Sequence of chain B:
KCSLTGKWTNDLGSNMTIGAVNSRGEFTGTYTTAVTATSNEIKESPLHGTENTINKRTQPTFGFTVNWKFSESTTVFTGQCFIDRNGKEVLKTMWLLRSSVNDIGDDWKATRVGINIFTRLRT

Sequence of chain A:
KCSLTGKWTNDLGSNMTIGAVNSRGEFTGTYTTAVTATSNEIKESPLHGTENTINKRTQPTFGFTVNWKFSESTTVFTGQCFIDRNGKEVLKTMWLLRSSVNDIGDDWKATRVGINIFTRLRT

This data describes a binding interaction between two proteins.

Interface contacts:
Residue L14 in chain B interacts with residue W110 in chain A (closest heavy-atom distance 3.9 Å).
Residue R114 in chain B is in contact with residue V115 in chain A (closest heavy-atom distance 4.6 Å).
Residue W110 in chain B is in contact with residue A39 in chain A (closest heavy-atom distance 3.9 Å).
Residue V37 in chain B contacts residue W110 in chain A (closest heavy-atom distance 3.4 Å).
Residue T38 in chain B contacts residue W110 in chain A (closest heavy-atom distance 3.6 Å).
Residue V115 in chain B interacts with residue W110 in chain A (closest heavy-atom distance 4.8 Å).
Residue V115 in chain B is in contact with residue V115 in chain A (closest heavy-atom distance 4.1 Å).
Residue R114 in chain B is in contact with residue R114 in chain A (closest heavy-atom distance 3.6 Å).
Residue T38 in chain B contacts residue K111 in chain A (closest heavy-atom distance 3.7 Å).
Residue K111 in chain B contacts residue R114 in chain A (closest heavy-atom distance 3.5 Å).
Residue T113 in chain B is in contact with residue T113 in chain A (closest heavy-atom distance 4.9 Å).
Residue V115 in chain B contacts residue T113 in chain A (closest heavy-atom distance 2.7 Å).
Residue W97 in chain B interacts with residue W110 in chain A (closest heavy-atom distance 3.3 Å).
Residue T113 in chain B is in contact with residue R114 in chain A (closest heavy-atom distance 3.1 Å).
Residue V115 in chain B contacts residue L98 in chain A (closest heavy-atom distance 4.5 Å).
Residue R114 in chain B interacts with residue T113 in chain A (closest heavy-atom distance 3.1 Å).
Residue K111 in chain B is in contact with residue A39 in chain A (closest heavy-atom distance 4.5 Å).
Residue L98 in chain B interacts with residue V115 in chain A (closest heavy-atom distance 4.5 Å).
Residue T113 in chain B interacts with residue V115 in chain A (closest heavy-atom distance 2.7 Å).
Residue W110 in chain B is in contact with residue L14 in chain A (closest heavy-atom distance 3.9 Å).
Residue W110 in chain B interacts with residue L99 in chain A (closest heavy-atom distance 4.1 Å).
Residue L99 in chain B contacts residue W110 in chain A (closest heavy-atom distance 4.1 Å).
Residue V115 in chain B contacts residue R114 in chain A (closest heavy-atom distance 4.6 Å).
Residue A39 in chain B contacts residue K111 in chain A (closest heavy-atom distance 4.5 Å).
Residue A39 in chain B interacts with residue W110 in chain A (closest heavy-atom distance 3.9 Å).
Residue K111 in chain B contacts residue T38 in chain A (closest heavy-atom distance 3.7 Å).
Residue W110 in chain B interacts with residue W97 in chain A (closest heavy-atom distance 3.3 Å).
Residue R114 in chain B contacts residue K111 in chain A (closest heavy-atom distance 3.5 Å).
Residue W110 in chain B is in contact with residue T38 in chain A (closest heavy-atom distance 3.6 Å).
Residue W110 in chain B interacts with residue V37 in chain A (closest heavy-atom distance 3.4 Å).
Residue W110 in chain B interacts with residue V115 in chain A (closest heavy-atom distance 4.8 Å).